The following describes two proteins that form a bound complex.

Sequence of chain B:
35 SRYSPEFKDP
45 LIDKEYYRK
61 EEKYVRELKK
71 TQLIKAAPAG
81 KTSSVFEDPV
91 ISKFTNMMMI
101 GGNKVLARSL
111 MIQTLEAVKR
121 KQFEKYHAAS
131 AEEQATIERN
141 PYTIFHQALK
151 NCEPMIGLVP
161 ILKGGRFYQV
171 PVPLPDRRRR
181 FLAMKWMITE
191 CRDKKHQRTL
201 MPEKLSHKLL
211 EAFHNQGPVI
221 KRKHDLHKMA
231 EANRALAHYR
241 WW

Sequence of chain A:
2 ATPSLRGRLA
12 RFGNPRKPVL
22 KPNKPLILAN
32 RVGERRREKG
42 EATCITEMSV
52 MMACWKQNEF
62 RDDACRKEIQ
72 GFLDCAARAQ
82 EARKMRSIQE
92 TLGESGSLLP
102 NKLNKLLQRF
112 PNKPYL

Residue-level contacts at the interface:
Residue M155 in chain B contacts residue F73 in chain A (closest heavy-atom distance 3.9 Å).
Residue R234 in chain B contacts residue M53 in chain A (closest heavy-atom distance 3.5 Å).
Residue E231 in chain B contacts residue F61 in chain A (closest heavy-atom distance 3.9 Å).
Residue I156 in chain B interacts with residue M53 in chain A (closest heavy-atom distance 3.5 Å).
Residue P173 in chain B is in contact with residue F73 in chain A (closest heavy-atom distance 3.8 Å).
Residue N215 in chain B contacts residue D64 in chain A (closest heavy-atom distance 3.5 Å).
Residue A230 in chain B interacts with residue M53 in chain A (closest heavy-atom distance 4.2 Å).
Residue M155 in chain B is in contact with residue M52 in chain A (closest heavy-atom distance 4.8 Å).
Residue M155 in chain B contacts residue D63 in chain A (closest heavy-atom distance 3.2 Å).
Residue A237 in chain B contacts residue M49 in chain A (closest heavy-atom distance 4.4 Å).
Residue W241 in chain B contacts residue K40 in chain A (closest heavy-atom distance 3.8 Å).
Residue W242 in chain B contacts residue R84 in chain A (closest heavy-atom distance 3.5 Å).
Residue E231 in chain B contacts residue K57 in chain A (closest heavy-atom distance 4.5 Å).
Residue H224 in chain B is in contact with residue R62 in chain A (closest heavy-atom distance 4.6 Å).
Residue R240 in chain B is in contact with residue M49 in chain A (closest heavy-atom distance 4.4 Å).
Residue R240 in chain B contacts residue G41 in chain A (closest heavy-atom distance 4.3 Å).
Residue V172 in chain B is in contact with residue M49 in chain A (closest heavy-atom distance 4.2 Å).
Residue W242 in chain B interacts with residue E42 in chain A (closest heavy-atom distance 4.5 Å).
Residue P171 in chain B is in contact with residue M53 in chain A (closest heavy-atom distance 4.8 Å).
Residue I156 in chain B contacts residue M52 in chain A (closest heavy-atom distance 3.5 Å).
Residue E231 in chain B interacts with residue M53 in chain A (closest heavy-atom distance 3.1 Å).
Residue H227 in chain B is in contact with residue F61 in chain A (closest heavy-atom distance 3.8 Å).
Residue W241 in chain B interacts with residue G41 in chain A (closest heavy-atom distance 4.1 Å).
Residue M155 in chain B interacts with residue L74 in chain A (closest heavy-atom distance 3.6 Å).
Residue N215 in chain B contacts residue R62 in chain A (closest heavy-atom distance 3.6 Å).
Residue H224 in chain B is in contact with residue F61 in chain A (closest heavy-atom distance 4.0 Å).
Residue H238 in chain B contacts residue I46 in chain A (closest heavy-atom distance 4.2 Å).
Residue H238 in chain B contacts residue A43 in chain A (closest heavy-atom distance 4.0 Å).
Residue R240 in chain B contacts residue E42 in chain A (closest heavy-atom distance 4.2 Å).
Residue E231 in chain B contacts residue M52 in chain A (closest heavy-atom distance 4.2 Å).
Residue K223 in chain B is in contact with residue D63 in chain A (closest heavy-atom distance 4.5 Å).
Residue H227 in chain B is in contact with residue W56 in chain A (closest heavy-atom distance 3.1 Å).
Residue R240 in chain B contacts residue C45 in chain A (closest heavy-atom distance 4.7 Å).
Residue R179 in chain B interacts with residue L74 in chain A (closest heavy-atom distance 3.3 Å).
Residue E231 in chain B is in contact with residue W56 in chain A (closest heavy-atom distance 2.6 Å).
Residue I156 in chain B contacts residue W56 in chain A (closest heavy-atom distance 4.2 Å).
Residue W241 in chain B is in contact with residue E42 in chain A (closest heavy-atom distance 3.8 Å).
Residue P173 in chain B contacts residue M49 in chain A (closest heavy-atom distance 4.8 Å).
Residue R240 in chain B contacts residue T44 in chain A (closest heavy-atom distance 2.5 Å).
Residue R234 in chain B interacts with residue K57 in chain A (closest heavy-atom distance 3.3 Å).
Residue W242 in chain B contacts residue A43 in chain A (closest heavy-atom distance 4.1 Å).
Residue A237 in chain B contacts residue A43 in chain A (closest heavy-atom distance 3.2 Å).
Residue R240 in chain B is in contact with residue I46 in chain A (closest heavy-atom distance 4.8 Å).
Residue L174 in chain B interacts with residue L74 in chain A (closest heavy-atom distance 4.2 Å).
Residue I156 in chain B is in contact with residue F73 in chain A (closest heavy-atom distance 4.0 Å).
Residue W241 in chain B interacts with residue R84 in chain A (closest heavy-atom distance 3.5 Å).
Residue I156 in chain B contacts residue M49 in chain A (closest heavy-atom distance 3.9 Å).
Residue P175 in chain B interacts with residue Q81 in chain A (closest heavy-atom distance 4.5 Å).
Residue M155 in chain B is in contact with residue I70 in chain A (closest heavy-atom distance 3.4 Å).
Residue W242 in chain B contacts residue T44 in chain A (closest heavy-atom distance 3.1 Å).
Residue K228 in chain B interacts with residue F61 in chain A (closest heavy-atom distance 3.4 Å).
Residue A237 in chain B interacts with residue I46 in chain A (closest heavy-atom distance 4.2 Å).
Residue W241 in chain B is in contact with residue A43 in chain A (closest heavy-atom distance 4.3 Å).
Residue P173 in chain B interacts with residue A77 in chain A (closest heavy-atom distance 3.9 Å).
Residue M155 in chain B is in contact with residue W56 in chain A (closest heavy-atom distance 4.8 Å).
Residue R240 in chain B is in contact with residue A43 in chain A (closest heavy-atom distance 3.4 Å).
Residue P171 in chain B contacts residue M49 in chain A (closest heavy-atom distance 3.4 Å).